Sequence of protein 2:
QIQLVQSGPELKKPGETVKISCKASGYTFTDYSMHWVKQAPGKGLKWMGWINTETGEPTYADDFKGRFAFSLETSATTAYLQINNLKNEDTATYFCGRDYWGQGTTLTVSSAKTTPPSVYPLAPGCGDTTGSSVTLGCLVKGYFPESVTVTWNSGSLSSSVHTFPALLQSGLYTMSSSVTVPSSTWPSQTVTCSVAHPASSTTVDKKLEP

Contacts between the two chains:
Residue I2 in protein 2 is in contact with residue G9 in protein 1 (closest heavy-atom distance 3.9 Å).
Residue R98 in protein 2 contacts residue G4 in protein 1 (closest heavy-atom distance 3.4 Å).
Residue D99 in protein 2 is in contact with residue G6 in protein 1 (closest heavy-atom distance 2.9 Å).
Residue H35 in protein 2 interacts with residue G4 in protein 1 (closest heavy-atom distance 4.7 Å).
Residue Y100 in protein 2 is in contact with residue G9 in protein 1 (closest heavy-atom distance 3.3 Å).
Residue D99 in protein 2 interacts with residue G7 in protein 1 (closest heavy-atom distance 3.4 Å).
Residue R98 in protein 2 interacts with residue G6 in protein 1 (closest heavy-atom distance 3.0 Å).
Residue R98 in protein 2 contacts residue G7 in protein 1 (closest heavy-atom distance 4.7 Å).

This data describes a binding interaction between two proteins.

Sequence of protein 1:
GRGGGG